Contacts between the two chains:
Residue F69 in chain B is in contact with residue S278 in chain A (closest heavy-atom distance 3.3 Å).
Residue Q77 in chain B contacts residue W45 in chain A (closest heavy-atom distance 3.5 Å).
Residue L71 in chain B is in contact with residue N271 in chain A (closest heavy-atom distance 3.5 Å).
Residue L507 in chain B is in contact with residue I224 in chain A (closest heavy-atom distance 3.4 Å).
Residue M502 in chain B is in contact with residue F178 in chain A (closest heavy-atom distance 3.3 Å).
Residue L71 in chain B contacts residue I276 in chain A (closest heavy-atom distance 3.6 Å).
Residue L406 in chain B contacts residue C299 in chain A (closest heavy-atom distance 3.4 Å).
Residue H550 in chain B contacts residue P88 in chain A (closest heavy-atom distance 3.6 Å).
Residue L71 in chain B interacts with residue W270 in chain A (closest heavy-atom distance 3.2 Å).
Residue L406 in chain B contacts residue M300 in chain A (closest heavy-atom distance 3.5 Å).
Residue L67 in chain B interacts with residue Q307 in chain A (closest heavy-atom distance 3.6 Å).
Residue H510 in chain B is in contact with residue H120 in chain A (closest heavy-atom distance 3.1 Å).
Residue L74 in chain B interacts with residue G21 in chain A (closest heavy-atom distance 3.4 Å).
Residue L67 in chain B is in contact with residue V286 in chain A (closest heavy-atom distance 3.3 Å).
Residue S548 in chain B interacts with residue E86 in chain A (closest heavy-atom distance 3.6 Å).
Residue K85 in chain B contacts residue D10 in chain A (closest heavy-atom distance 3.1 Å).
Residue Y88 in chain B contacts residue D10 in chain A (closest heavy-atom distance 3.4 Å).
Residue L90 in chain B interacts with residue F4 in chain A (closest heavy-atom distance 3.3 Å).
Residue Y511 in chain B contacts residue T273 in chain A (closest heavy-atom distance 3.6 Å).
Residue A418 in chain B contacts residue Y293 in chain A (closest heavy-atom distance 3.3 Å).
Residue P92 in chain B interacts with residue Q2 in chain A (closest heavy-atom distance 3.2 Å).
Residue Y88 in chain B contacts residue D9 in chain A (closest heavy-atom distance 3.1 Å).
Residue K70 in chain B is in contact with residue V15 in chain A (closest heavy-atom distance 3.3 Å).
Residue P407 in chain B is in contact with residue M300 in chain A (closest heavy-atom distance 3.5 Å).
Residue M79 in chain B contacts residue Y17 in chain A (closest heavy-atom distance 3.4 Å).
Residue H510 in chain B interacts with residue L272 in chain A (closest heavy-atom distance 3.4 Å).
Residue S548 in chain B interacts with residue E85 in chain A (closest heavy-atom distance 3.4 Å).
Residue Y88 in chain B is in contact with residue D5 in chain A (closest heavy-atom distance 3.2 Å).
Residue E506 in chain B contacts residue S176 in chain A (closest heavy-atom distance 3.5 Å).
Residue F81 in chain B interacts with residue V15 in chain A (closest heavy-atom distance 3.4 Å).
Residue H550 in chain B interacts with residue D87 in chain A (closest heavy-atom distance 3.5 Å).
Residue Q77 in chain B contacts residue Y17 in chain A (closest heavy-atom distance 2.9 Å).
Residue Y91 in chain B is in contact with residue Q306 in chain A (closest heavy-atom distance 3.4 Å).
Residue H510 in chain B interacts with residue F19 in chain A (closest heavy-atom distance 3.5 Å).
Residue F419 in chain B is in contact with residue Y293 in chain A (closest heavy-atom distance 3.5 Å).
Residue K70 in chain B interacts with residue S267 in chain A (closest heavy-atom distance 3.4 Å).
Residue S475 in chain B contacts residue T273 in chain A (closest heavy-atom distance 3.3 Å).
Residue K85 in chain B is in contact with residue L11 in chain A (closest heavy-atom distance 3.6 Å).
Residue P512 in chain B contacts residue Y20 in chain A (closest heavy-atom distance 3.6 Å).
Residue T83 in chain B contacts residue V12 in chain A (closest heavy-atom distance 3.4 Å).
Residue F69 in chain B is in contact with residue A280 in chain A (closest heavy-atom distance 3.6 Å).
Residue N78 in chain B contacts residue Y17 in chain A (closest heavy-atom distance 3.4 Å).
Residue L67 in chain B is in contact with residue W266 in chain A (closest heavy-atom distance 3.5 Å).
Residue K68 in chain B contacts residue S267 in chain A (closest heavy-atom distance 3.4 Å).
Residue H550 in chain B is in contact with residue D89 in chain A (closest heavy-atom distance 3.0 Å).
Residue P509 in chain B is in contact with residue F19 in chain A (closest heavy-atom distance 3.4 Å).
Residue G72 in chain B contacts residue Y17 in chain A (closest heavy-atom distance 3.6 Å).
Residue Q77 in chain B interacts with residue S43 in chain A (closest heavy-atom distance 3.3 Å).
Residue S548 in chain B is in contact with residue R70 in chain A (closest heavy-atom distance 3.6 Å).
Residue M502 in chain B interacts with residue W227 in chain A (closest heavy-atom distance 3.3 Å).
Residue P66 in chain B is in contact with residue W266 in chain A (closest heavy-atom distance 3.1 Å).
Residue P509 in chain B is in contact with residue H120 in chain A (closest heavy-atom distance 3.5 Å).
Residue T541 in chain B is in contact with residue E67 in chain A (closest heavy-atom distance 3.3 Å).
Residue E472 in chain B interacts with residue T273 in chain A (closest heavy-atom distance 3.3 Å).
Residue E506 in chain B interacts with residue H120 in chain A (closest heavy-atom distance 3.1 Å).
Residue F513 in chain B is in contact with residue Y20 in chain A (closest heavy-atom distance 3.0 Å).
Residue E506 in chain B contacts residue S223 in chain A (closest heavy-atom distance 3.0 Å).
Residue L71 in chain B contacts residue S269 in chain A (closest heavy-atom distance 3.3 Å).
Residue T416 in chain B interacts with residue Y293 in chain A (closest heavy-atom distance 3.5 Å).
Residue E472 in chain B contacts residue I276 in chain A (closest heavy-atom distance 3.4 Å).

Sequence of chain A:
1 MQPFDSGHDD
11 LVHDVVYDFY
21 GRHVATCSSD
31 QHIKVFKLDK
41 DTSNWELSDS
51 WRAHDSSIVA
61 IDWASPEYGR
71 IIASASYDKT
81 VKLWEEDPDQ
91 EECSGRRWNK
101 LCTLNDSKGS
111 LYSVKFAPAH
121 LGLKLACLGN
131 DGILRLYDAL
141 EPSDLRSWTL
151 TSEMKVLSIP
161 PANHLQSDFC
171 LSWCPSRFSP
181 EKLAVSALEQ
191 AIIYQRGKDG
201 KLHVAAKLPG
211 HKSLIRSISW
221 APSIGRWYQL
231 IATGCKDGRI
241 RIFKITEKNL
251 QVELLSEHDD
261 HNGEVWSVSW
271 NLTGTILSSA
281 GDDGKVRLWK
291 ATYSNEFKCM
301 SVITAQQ

These two protein chains interact to form a complex.

Sequence of chain B:
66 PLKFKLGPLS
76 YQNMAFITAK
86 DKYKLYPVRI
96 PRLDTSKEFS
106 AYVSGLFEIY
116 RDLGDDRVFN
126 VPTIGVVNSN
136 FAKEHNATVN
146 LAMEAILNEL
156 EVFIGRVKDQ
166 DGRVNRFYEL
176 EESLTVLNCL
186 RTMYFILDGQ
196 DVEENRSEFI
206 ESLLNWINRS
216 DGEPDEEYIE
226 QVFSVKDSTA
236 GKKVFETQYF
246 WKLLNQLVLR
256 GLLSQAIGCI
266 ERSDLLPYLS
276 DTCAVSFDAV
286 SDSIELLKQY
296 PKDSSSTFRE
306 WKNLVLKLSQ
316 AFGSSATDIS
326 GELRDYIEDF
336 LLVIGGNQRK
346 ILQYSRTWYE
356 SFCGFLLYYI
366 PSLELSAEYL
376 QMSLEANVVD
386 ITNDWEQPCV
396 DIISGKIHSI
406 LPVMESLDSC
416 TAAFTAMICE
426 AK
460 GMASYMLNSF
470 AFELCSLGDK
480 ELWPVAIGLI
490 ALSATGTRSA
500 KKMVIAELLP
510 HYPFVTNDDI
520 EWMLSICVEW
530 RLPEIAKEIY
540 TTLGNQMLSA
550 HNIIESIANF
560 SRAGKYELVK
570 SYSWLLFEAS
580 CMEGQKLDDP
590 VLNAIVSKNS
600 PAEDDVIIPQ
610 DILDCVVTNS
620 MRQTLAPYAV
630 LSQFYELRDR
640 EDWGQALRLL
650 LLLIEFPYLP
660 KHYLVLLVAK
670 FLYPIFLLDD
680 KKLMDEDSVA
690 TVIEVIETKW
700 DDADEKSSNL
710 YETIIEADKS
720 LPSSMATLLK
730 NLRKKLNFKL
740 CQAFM